Contacts between the two chains:
Residue Y252 in protein 2 interacts with residue F190 in protein 1 (closest heavy-atom distance 3.9 Å).
Residue V173 in protein 2 is in contact with residue H145 in protein 1 (closest heavy-atom distance 3.8 Å).
Residue G137 in protein 2 is in contact with residue F112 in protein 1 (closest heavy-atom distance 3.2 Å).
Residue I228 in protein 2 is in contact with residue S259 in protein 1 (closest heavy-atom distance 4.0 Å).
Residue L174 in protein 2 interacts with residue H145 in protein 1 (closest heavy-atom distance 3.5 Å).
Residue G137 in protein 2 is in contact with residue D152 in protein 1 (closest heavy-atom distance 3.2 Å).
Residue I228 in protein 2 interacts with residue S258 in protein 1 (closest heavy-atom distance 3.6 Å).
Residue I138 in protein 2 contacts residue R143 in protein 1 (closest heavy-atom distance 3.5 Å).
Residue Y229 in protein 2 interacts with residue M192 in protein 1 (closest heavy-atom distance 3.7 Å).
Residue Q227 in protein 2 is in contact with residue M262 in protein 1 (closest heavy-atom distance 3.2 Å).
Residue L224 in protein 2 interacts with residue M262 in protein 1 (closest heavy-atom distance 4.0 Å).
Residue R234 in protein 2 contacts residue A216 in protein 1 (closest heavy-atom distance 3.9 Å).
Residue F170 in protein 2 contacts residue R146 in protein 1 (closest heavy-atom distance 3.7 Å).
Residue H171 in protein 2 is in contact with residue R146 in protein 1 (closest heavy-atom distance 3.6 Å).
Residue I228 in protein 2 interacts with residue N260 in protein 1 (closest heavy-atom distance 2.8 Å).
Residue K140 in protein 2 contacts residue R143 in protein 1 (closest heavy-atom distance 3.5 Å).
Residue F183 in protein 2 contacts residue F150 in protein 1 (closest heavy-atom distance 3.5 Å).
Residue I134 in protein 2 interacts with residue K110 in protein 1 (closest heavy-atom distance 4.1 Å).
Residue H171 in protein 2 contacts residue F150 in protein 1 (closest heavy-atom distance 4.0 Å).
Residue D222 in protein 2 interacts with residue F190 in protein 1 (closest heavy-atom distance 3.4 Å).
Residue Y229 in protein 2 is in contact with residue V195 in protein 1 (closest heavy-atom distance 3.8 Å).
Residue Y229 in protein 2 contacts residue M262 in protein 1 (closest heavy-atom distance 3.2 Å).
Residue Q227 in protein 2 contacts residue D261 in protein 1 (closest heavy-atom distance 2.8 Å).
Residue I184 in protein 2 contacts residue F112 in protein 1 (closest heavy-atom distance 3.5 Å).
Residue E135 in protein 2 contacts residue K110 in protein 1 (closest heavy-atom distance 3.3 Å).
Residue D222 in protein 2 contacts residue K110 in protein 1 (closest heavy-atom distance 3.0 Å).
Residue R234 in protein 2 contacts residue T266 in protein 1 (closest heavy-atom distance 4.1 Å).
Residue Y252 in protein 2 is in contact with residue M192 in protein 1 (closest heavy-atom distance 3.3 Å).
Residue F170 in protein 2 interacts with residue H145 in protein 1 (closest heavy-atom distance 2.8 Å).
Residue I184 in protein 2 contacts residue F150 in protein 1 (closest heavy-atom distance 3.9 Å).
Residue Q326 in protein 2 contacts residue S259 in protein 1 (closest heavy-atom distance 3.5 Å).
Residue Y229 in protein 2 is in contact with residue N260 in protein 1 (closest heavy-atom distance 4.0 Å).
Residue K221 in protein 2 contacts residue E187 in protein 1 (closest heavy-atom distance 2.5 Å).
Residue F183 in protein 2 interacts with residue F112 in protein 1 (closest heavy-atom distance 3.4 Å).
Residue L224 in protein 2 is in contact with residue K223 in protein 1 (closest heavy-atom distance 3.5 Å).
Residue L224 in protein 2 interacts with residue F190 in protein 1 (closest heavy-atom distance 3.6 Å).
Residue H171 in protein 2 contacts residue H145 in protein 1 (closest heavy-atom distance 3.8 Å).
Residue Q227 in protein 2 contacts residue N260 in protein 1 (closest heavy-atom distance 3.5 Å).
Residue E325 in protein 2 is in contact with residue S259 in protein 1 (closest heavy-atom distance 4.1 Å).
Residue Y229 in protein 2 interacts with residue T197 in protein 1 (closest heavy-atom distance 3.5 Å).
Residue I184 in protein 2 is in contact with residue N111 in protein 1 (closest heavy-atom distance 4.0 Å).
Residue N232 in protein 2 interacts with residue S258 in protein 1 (closest heavy-atom distance 3.6 Å).
Residue Y252 in protein 2 interacts with residue M262 in protein 1 (closest heavy-atom distance 3.9 Å).
Residue I138 in protein 2 interacts with residue D152 in protein 1 (closest heavy-atom distance 3.0 Å).
Residue E135 in protein 2 contacts residue F112 in protein 1 (closest heavy-atom distance 3.9 Å).
Residue F183 in protein 2 contacts residue H145 in protein 1 (closest heavy-atom distance 3.6 Å).
Residue H171 in protein 2 is in contact with residue Y148 in protein 1 (closest heavy-atom distance 3.3 Å).
Residue I184 in protein 2 interacts with residue K110 in protein 1 (closest heavy-atom distance 3.5 Å).
Residue I184 in protein 2 is in contact with residue K113 in protein 1 (closest heavy-atom distance 4.1 Å).
Residue R234 in protein 2 contacts residue E256 in protein 1 (closest heavy-atom distance 4.0 Å).
Residue E176 in protein 2 is in contact with residue R143 in protein 1 (closest heavy-atom distance 3.0 Å).
Residue E135 in protein 2 interacts with residue D109 in protein 1 (closest heavy-atom distance 3.1 Å).
Residue D169 in protein 2 interacts with residue H145 in protein 1 (closest heavy-atom distance 3.2 Å).
Residue N232 in protein 2 interacts with residue N198 in protein 1 (closest heavy-atom distance 2.9 Å).
Residue S181 in protein 2 interacts with residue R143 in protein 1 (closest heavy-atom distance 3.8 Å).
Residue R234 in protein 2 is in contact with residue N198 in protein 1 (closest heavy-atom distance 4.0 Å).
Residue D169 in protein 2 interacts with residue R146 in protein 1 (closest heavy-atom distance 2.8 Å).
Residue K221 in protein 2 interacts with residue D109 in protein 1 (closest heavy-atom distance 3.1 Å).
Residue S219 in protein 2 interacts with residue K110 in protein 1 (closest heavy-atom distance 4.0 Å).
Residue F183 in protein 2 contacts residue R143 in protein 1 (closest heavy-atom distance 3.9 Å).

This data describes a binding interaction between two proteins.

Sequence of protein 1:
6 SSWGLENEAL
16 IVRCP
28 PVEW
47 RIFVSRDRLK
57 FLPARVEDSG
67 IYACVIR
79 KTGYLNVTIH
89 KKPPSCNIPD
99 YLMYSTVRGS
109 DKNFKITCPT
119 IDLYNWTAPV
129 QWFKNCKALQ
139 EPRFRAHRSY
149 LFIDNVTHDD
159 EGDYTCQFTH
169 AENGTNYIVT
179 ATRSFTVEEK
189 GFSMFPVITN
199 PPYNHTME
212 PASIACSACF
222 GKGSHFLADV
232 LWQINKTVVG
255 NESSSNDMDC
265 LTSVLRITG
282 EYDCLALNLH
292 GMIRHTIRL

Sequence of protein 2:
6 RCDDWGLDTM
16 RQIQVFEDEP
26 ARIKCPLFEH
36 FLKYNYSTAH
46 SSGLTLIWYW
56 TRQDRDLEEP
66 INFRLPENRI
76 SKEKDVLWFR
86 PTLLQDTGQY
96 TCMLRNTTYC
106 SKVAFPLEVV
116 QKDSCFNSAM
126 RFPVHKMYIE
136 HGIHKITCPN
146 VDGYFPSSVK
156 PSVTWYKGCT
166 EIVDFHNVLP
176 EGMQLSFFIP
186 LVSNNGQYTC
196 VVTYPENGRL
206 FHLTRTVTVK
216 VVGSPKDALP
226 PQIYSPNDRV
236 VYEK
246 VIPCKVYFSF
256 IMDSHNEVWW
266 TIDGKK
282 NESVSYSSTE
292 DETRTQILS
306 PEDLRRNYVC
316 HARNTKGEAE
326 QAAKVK